Sequence of protein 1:
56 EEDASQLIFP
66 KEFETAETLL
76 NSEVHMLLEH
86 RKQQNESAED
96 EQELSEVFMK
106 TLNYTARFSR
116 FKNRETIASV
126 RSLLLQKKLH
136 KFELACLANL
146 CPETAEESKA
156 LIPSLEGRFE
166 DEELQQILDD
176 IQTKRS

These two protein chains interact to form a complex.

Sequence of protein 2:
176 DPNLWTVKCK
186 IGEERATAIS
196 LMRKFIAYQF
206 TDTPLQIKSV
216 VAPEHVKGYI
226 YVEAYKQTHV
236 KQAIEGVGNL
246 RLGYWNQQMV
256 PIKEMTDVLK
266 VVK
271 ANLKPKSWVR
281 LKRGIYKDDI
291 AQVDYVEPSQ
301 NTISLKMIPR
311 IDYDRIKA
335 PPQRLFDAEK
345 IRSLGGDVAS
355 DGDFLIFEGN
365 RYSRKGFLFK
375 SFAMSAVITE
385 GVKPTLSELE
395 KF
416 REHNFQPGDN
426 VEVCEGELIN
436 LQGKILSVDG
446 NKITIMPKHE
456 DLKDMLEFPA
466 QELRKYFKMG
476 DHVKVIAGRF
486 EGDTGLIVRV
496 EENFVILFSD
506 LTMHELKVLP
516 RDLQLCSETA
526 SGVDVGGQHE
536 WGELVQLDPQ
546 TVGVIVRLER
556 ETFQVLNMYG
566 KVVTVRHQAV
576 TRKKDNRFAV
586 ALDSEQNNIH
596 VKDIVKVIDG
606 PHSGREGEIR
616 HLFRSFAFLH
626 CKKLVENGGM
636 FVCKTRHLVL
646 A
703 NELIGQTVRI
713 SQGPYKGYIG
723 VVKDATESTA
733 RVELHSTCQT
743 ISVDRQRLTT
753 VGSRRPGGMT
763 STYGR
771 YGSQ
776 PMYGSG

Contacts between the two chains:
Residue L629 in protein 2 is in contact with residue E101 in protein 1 (closest heavy-atom distance 4.4 Å).